Sequence of chain A:
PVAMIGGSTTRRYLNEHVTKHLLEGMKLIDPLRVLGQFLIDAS

Sequence of chain B:
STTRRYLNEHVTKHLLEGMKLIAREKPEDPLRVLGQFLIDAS

Contacts between the two chains:
Residue Y17 in chain A contacts residue K37 in chain B (closest heavy-atom distance 2.8 Å).
Residue I33 in chain A contacts residue L18 in chain B (closest heavy-atom distance 4.1 Å).
Residue L42 in chain A contacts residue L49 in chain B (closest heavy-atom distance 3.0 Å).
Residue Y17 in chain A is in contact with residue I33 in chain B (closest heavy-atom distance 4.0 Å).
Residue L42 in chain A is in contact with residue S53 in chain B (closest heavy-atom distance 3.5 Å).
Residue H21 in chain A contacts residue L42 in chain B (closest heavy-atom distance 4.1 Å).
Residue V22 in chain A interacts with residue P41 in chain B (closest heavy-atom distance 3.4 Å).
Residue L49 in chain A interacts with residue L42 in chain B (closest heavy-atom distance 3.1 Å).
Residue S53 in chain A is in contact with residue R43 in chain B (closest heavy-atom distance 3.5 Å).
Residue I50 in chain A contacts residue I50 in chain B (closest heavy-atom distance 4.2 Å).
Residue L26 in chain A interacts with residue L45 in chain B (closest heavy-atom distance 4.8 Å).
Residue L49 in chain A contacts residue R43 in chain B (closest heavy-atom distance 4.4 Å).
Residue Y17 in chain A contacts residue P38 in chain B (closest heavy-atom distance 4.9 Å).
Residue V22 in chain A contacts residue M30 in chain B (closest heavy-atom distance 4.8 Å).
Residue G46 in chain A contacts residue L49 in chain B (closest heavy-atom distance 4.0 Å).
Residue G46 in chain A interacts with residue G46 in chain B (closest heavy-atom distance 3.3 Å).
Residue S53 in chain A is in contact with residue L42 in chain B (closest heavy-atom distance 3.8 Å).
Residue R15 in chain A contacts residue R35 in chain B (closest heavy-atom distance 3.0 Å).
Residue L18 in chain A is in contact with residue I33 in chain B (closest heavy-atom distance 4.7 Å).
Residue P41 in chain A interacts with residue Y17 in chain B (closest heavy-atom distance 3.8 Å).
Residue L49 in chain A interacts with residue G46 in chain B (closest heavy-atom distance 3.5 Å).
Residue L42 in chain A interacts with residue I50 in chain B (closest heavy-atom distance 4.1 Å).
Residue L42 in chain A is in contact with residue A52 in chain B (closest heavy-atom distance 3.7 Å).
Residue Q47 in chain A contacts residue I50 in chain B (closest heavy-atom distance 4.7 Å).
Residue H25 in chain A contacts residue L42 in chain B (closest heavy-atom distance 3.4 Å).
Residue I50 in chain A is in contact with residue G46 in chain B (closest heavy-atom distance 4.3 Å).
Residue I50 in chain A contacts residue Q47 in chain B (closest heavy-atom distance 4.7 Å).
Residue P41 in chain A contacts residue S53 in chain B (closest heavy-atom distance 4.9 Å).
Residue I33 in chain A interacts with residue Y17 in chain B (closest heavy-atom distance 3.5 Å).
Residue L26 in chain A interacts with residue L26 in chain B (closest heavy-atom distance 3.9 Å).
Residue H21 in chain A interacts with residue P41 in chain B (closest heavy-atom distance 4.2 Å).
Residue D40 in chain A interacts with residue Y17 in chain B (closest heavy-atom distance 2.5 Å).
Residue V22 in chain A is in contact with residue L42 in chain B (closest heavy-atom distance 3.5 Å).
Residue G46 in chain A contacts residue I50 in chain B (closest heavy-atom distance 4.2 Å).
Residue L49 in chain A contacts residue L45 in chain B (closest heavy-atom distance 3.3 Å).
Residue L18 in chain A contacts residue M30 in chain B (closest heavy-atom distance 4.5 Å).
Residue R15 in chain A contacts residue E36 in chain B (closest heavy-atom distance 4.9 Å).
Residue L49 in chain A contacts residue L49 in chain B (closest heavy-atom distance 4.6 Å).
Residue V22 in chain A interacts with residue I33 in chain B (closest heavy-atom distance 4.6 Å).
Residue L45 in chain A contacts residue L49 in chain B (closest heavy-atom distance 3.4 Å).
Residue I50 in chain A contacts residue R43 in chain B (closest heavy-atom distance 4.4 Å).
Residue V22 in chain A interacts with residue L45 in chain B (closest heavy-atom distance 4.8 Å).
Residue L18 in chain A is in contact with residue A34 in chain B (closest heavy-atom distance 4.8 Å).
Residue R15 in chain A interacts with residue A34 in chain B (closest heavy-atom distance 3.2 Å).
Residue L26 in chain A interacts with residue M30 in chain B (closest heavy-atom distance 3.3 Å).
Residue M30 in chain A interacts with residue L26 in chain B (closest heavy-atom distance 3.1 Å).

These two protein chains interact to form a complex.